Residue-level contacts at the interface:
Residue G50 in the second protein interacts with residue F34 in the first protein (closest heavy-atom distance 3.4 Å).
Residue I46 in the second protein contacts residue Y28 in the first protein (closest heavy-atom distance 3.7 Å).
Residue S47 in the second protein contacts residue A32 in the first protein (closest heavy-atom distance 3.4 Å).
Residue F79 in the second protein is in contact with residue A48 in the first protein (closest heavy-atom distance 3.4 Å).
Residue A25 in the second protein is in contact with residue N58 in the first protein (closest heavy-atom distance 3.7 Å).
Residue S34 in the second protein contacts residue L85 in the first protein (closest heavy-atom distance 3.6 Å).
Residue T83 in the second protein interacts with residue K51 in the first protein (closest heavy-atom distance 3.1 Å).
Residue I46 in the second protein interacts with residue A49 in the first protein (closest heavy-atom distance 3.7 Å).
Residue L21 in the second protein contacts residue S54 in the first protein (closest heavy-atom distance 3.5 Å).
Residue R10 in the second protein is in contact with residue Y27 in the first protein (closest heavy-atom distance 3.2 Å).
Residue S29 in the second protein is in contact with residue T84 in the first protein (closest heavy-atom distance 3.5 Å).
Residue Y87 in the second protein is in contact with residue K51 in the first protein (closest heavy-atom distance 3.7 Å).
Residue P85 in the second protein is in contact with residue P5 in the first protein (closest heavy-atom distance 3.7 Å).
Residue S29 in the second protein contacts residue L85 in the first protein (closest heavy-atom distance 3.0 Å).
Residue S34 in the second protein is in contact with residue M87 in the first protein (closest heavy-atom distance 3.5 Å).
Residue P65 in the second protein contacts residue I41 in the first protein (closest heavy-atom distance 3.3 Å).
Residue M41 in the second protein is in contact with residue L94 in the first protein (closest heavy-atom distance 3.4 Å).
Residue A33 in the second protein is in contact with residue M87 in the first protein (closest heavy-atom distance 3.7 Å).
Residue G50 in the second protein contacts residue L29 in the first protein (closest heavy-atom distance 3.5 Å).
Residue A88 in the second protein contacts residue Y16 in the first protein (closest heavy-atom distance 3.6 Å).
Residue L67 in the second protein contacts residue L13 in the first protein (closest heavy-atom distance 3.7 Å).
Residue M94 in the second protein interacts with residue T19 in the first protein (closest heavy-atom distance 2.9 Å).
Residue T13 in the second protein is in contact with residue P21 in the first protein (closest heavy-atom distance 3.5 Å).
Residue Q64 in the second protein interacts with residue S37 in the first protein (closest heavy-atom distance 3.0 Å).
Residue Y87 in the second protein is in contact with residue S54 in the first protein (closest heavy-atom distance 3.0 Å).
Residue R51 in the second protein contacts residue A32 in the first protein (closest heavy-atom distance 3.6 Å).
Residue A30 in the second protein is in contact with residue L85 in the first protein (closest heavy-atom distance 3.4 Å).
Residue P65 in the second protein contacts residue E35 in the first protein (closest heavy-atom distance 3.5 Å).
Residue S47 in the second protein is in contact with residue Y28 in the first protein (closest heavy-atom distance 3.5 Å).
Residue E28 in the second protein contacts residue Y83 in the first protein (closest heavy-atom distance 2.8 Å).
Residue F27 in the second protein is in contact with residue L85 in the first protein (closest heavy-atom distance 3.4 Å).
Residue F27 in the second protein is in contact with residue Y83 in the first protein (closest heavy-atom distance 3.5 Å).
Residue A88 in the second protein contacts residue F9 in the first protein (closest heavy-atom distance 3.3 Å).
Residue E31 in the second protein is in contact with residue L85 in the first protein (closest heavy-atom distance 2.9 Å).
Residue I70 in the second protein contacts residue L44 in the first protein (closest heavy-atom distance 3.6 Å).
Residue I70 in the second protein is in contact with residue I41 in the first protein (closest heavy-atom distance 3.7 Å).
Residue P65 in the second protein interacts with residue F34 in the first protein (closest heavy-atom distance 3.7 Å).
Residue I96 in the second protein contacts residue T19 in the first protein (closest heavy-atom distance 3.6 Å).
Residue S29 in the second protein interacts with residue Y83 in the first protein (closest heavy-atom distance 3.3 Å).
Residue Y45 in the second protein is in contact with residue F52 in the first protein (closest heavy-atom distance 3.6 Å).
Residue K54 in the second protein is in contact with residue G33 in the first protein (closest heavy-atom distance 3.1 Å).
Residue L22 in the second protein is in contact with residue L85 in the first protein (closest heavy-atom distance 3.7 Å).
Residue A25 in the second protein interacts with residue L61 in the first protein (closest heavy-atom distance 3.3 Å).
Residue V17 in the second protein contacts residue I20 in the first protein (closest heavy-atom distance 3.7 Å).
Residue I46 in the second protein is in contact with residue L29 in the first protein (closest heavy-atom distance 3.4 Å).
Residue A53 in the second protein contacts residue F34 in the first protein (closest heavy-atom distance 3.7 Å).
Residue E28 in the second protein interacts with residue K82 in the first protein (closest heavy-atom distance 2.6 Å).
Residue I70 in the second protein is in contact with residue F34 in the first protein (closest heavy-atom distance 3.5 Å).
Residue L67 in the second protein is in contact with residue R40 in the first protein (closest heavy-atom distance 3.6 Å).
Residue G26 in the second protein is in contact with residue Y83 in the first protein (closest heavy-atom distance 3.6 Å).
Residue E31 in the second protein is in contact with residue T86 in the first protein (closest heavy-atom distance 3.3 Å).
Residue R10 in the second protein contacts residue Y28 in the first protein (closest heavy-atom distance 3.5 Å).
Residue Q43 in the second protein is in contact with residue Y28 in the first protein (closest heavy-atom distance 3.6 Å).
Residue E31 in the second protein contacts residue M87 in the first protein (closest heavy-atom distance 3.0 Å).
Residue K54 in the second protein is in contact with residue A32 in the first protein (closest heavy-atom distance 3.6 Å).
Residue S91 in the second protein contacts residue Q50 in the first protein (closest heavy-atom distance 3.3 Å).
Residue F27 in the second protein contacts residue A57 in the first protein (closest heavy-atom distance 3.4 Å).
Residue Y87 in the second protein contacts residue Q50 in the first protein (closest heavy-atom distance 3.4 Å).
Residue F27 in the second protein interacts with residue L61 in the first protein (closest heavy-atom distance 3.6 Å).
Residue L84 in the second protein is in contact with residue L44 in the first protein (closest heavy-atom distance 3.7 Å).

The following describes two proteins that form a bound complex.

Sequence of the first protein:
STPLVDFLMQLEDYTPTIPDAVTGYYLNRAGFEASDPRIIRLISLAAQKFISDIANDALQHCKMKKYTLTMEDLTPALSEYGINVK

Sequence of the second protein:
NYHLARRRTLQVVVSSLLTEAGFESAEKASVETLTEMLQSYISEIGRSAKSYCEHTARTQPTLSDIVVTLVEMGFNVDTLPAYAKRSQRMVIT